These two protein chains interact to form a complex.

Sequence of chain B:
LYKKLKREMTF

Interface contacts:
Residue Q156 in chain A interacts with residue K3 in chain B (closest heavy-atom distance 4.2 Å).
Residue K146 in chain A is in contact with residue M9 in chain B (closest heavy-atom distance 3.3 Å).
Residue K66 in chain A interacts with residue K4 in chain B (closest heavy-atom distance 3.5 Å).
Residue K66 in chain A is in contact with residue L1 in chain B (closest heavy-atom distance 4.1 Å).
Residue Y159 in chain A is in contact with residue L1 in chain B (closest heavy-atom distance 2.8 Å).
Residue Q155 in chain A contacts residue K6 in chain B (closest heavy-atom distance 4.3 Å).
Residue Y116 in chain A is in contact with residue F11 in chain B (closest heavy-atom distance 3.9 Å).
Residue F99 in chain A contacts residue Y2 in chain B (closest heavy-atom distance 3.6 Å).
Residue M5 in chain A is in contact with residue L1 in chain B (closest heavy-atom distance 4.1 Å).
Residue G167 in chain A is in contact with residue L1 in chain B (closest heavy-atom distance 3.6 Å).
Residue Y59 in chain A is in contact with residue L1 in chain B (closest heavy-atom distance 3.9 Å).
Residue W147 in chain A interacts with residue T10 in chain B (closest heavy-atom distance 3.5 Å).
Residue S9 in chain A contacts residue Y2 in chain B (closest heavy-atom distance 3.0 Å).
Residue H70 in chain A is in contact with residue K3 in chain B (closest heavy-atom distance 3.9 Å).
Residue Y159 in chain A is in contact with residue K3 in chain B (closest heavy-atom distance 3.5 Å).
Residue N77 in chain A contacts residue M9 in chain B (closest heavy-atom distance 4.7 Å).
Residue K66 in chain A contacts residue K3 in chain B (closest heavy-atom distance 3.6 Å).
Residue W147 in chain A is in contact with residue F11 in chain B (closest heavy-atom distance 3.7 Å).
Residue Y7 in chain A contacts residue Y2 in chain B (closest heavy-atom distance 3.7 Å).
Residue A150 in chain A is in contact with residue M9 in chain B (closest heavy-atom distance 4.4 Å).
Residue T73 in chain A is in contact with residue M9 in chain B (closest heavy-atom distance 3.5 Å).
Residue Y123 in chain A interacts with residue F11 in chain B (closest heavy-atom distance 3.5 Å).
Residue Q155 in chain A contacts residue R7 in chain B (closest heavy-atom distance 4.9 Å).
Residue K66 in chain A is in contact with residue Y2 in chain B (closest heavy-atom distance 3.1 Å).
Residue L95 in chain A contacts residue F11 in chain B (closest heavy-atom distance 4.2 Å).
Residue I80 in chain A contacts residue F11 in chain B (closest heavy-atom distance 3.6 Å).
Residue E63 in chain A interacts with residue L1 in chain B (closest heavy-atom distance 3.4 Å).
Residue T163 in chain A interacts with residue L1 in chain B (closest heavy-atom distance 4.0 Å).
Residue V152 in chain A is in contact with residue L5 in chain B (closest heavy-atom distance 4.3 Å).
Residue Y84 in chain A is in contact with residue F11 in chain B (closest heavy-atom distance 2.4 Å).
Residue M97 in chain A interacts with residue K3 in chain B (closest heavy-atom distance 3.6 Å).
Residue F99 in chain A is in contact with residue K3 in chain B (closest heavy-atom distance 3.5 Å).
Residue Y171 in chain A interacts with residue L1 in chain B (closest heavy-atom distance 2.9 Å).
Residue R170 in chain A contacts residue L1 in chain B (closest heavy-atom distance 4.1 Å).
Residue Y7 in chain A is in contact with residue L1 in chain B (closest heavy-atom distance 3.2 Å).
Residue K146 in chain A is in contact with residue T10 in chain B (closest heavy-atom distance 2.7 Å).
Residue T143 in chain A contacts residue F11 in chain B (closest heavy-atom distance 3.1 Å).
Residue A24 in chain A contacts residue Y2 in chain B (closest heavy-atom distance 4.4 Å).
Residue N77 in chain A interacts with residue T10 in chain B (closest heavy-atom distance 3.3 Å).
Residue Q156 in chain A interacts with residue L5 in chain B (closest heavy-atom distance 3.2 Å).
Residue F22 in chain A interacts with residue Y2 in chain B (closest heavy-atom distance 4.2 Å).
Residue E76 in chain A is in contact with residue T10 in chain B (closest heavy-atom distance 4.3 Å).
Residue A69 in chain A contacts residue E8 in chain B (closest heavy-atom distance 4.0 Å).
Residue Y159 in chain A interacts with residue Y2 in chain B (closest heavy-atom distance 3.8 Å).
Residue H70 in chain A interacts with residue Y2 in chain B (closest heavy-atom distance 2.5 Å).
Residue M45 in chain A is in contact with residue Y2 in chain B (closest heavy-atom distance 4.5 Å).
Residue Y116 in chain A contacts residue K3 in chain B (closest heavy-atom distance 4.5 Å).
Residue I80 in chain A is in contact with residue T10 in chain B (closest heavy-atom distance 3.5 Å).
Residue T73 in chain A contacts residue T10 in chain B (closest heavy-atom distance 3.6 Å).
Residue W147 in chain A contacts residue M9 in chain B (closest heavy-atom distance 4.3 Å).
Residue V152 in chain A interacts with residue M9 in chain B (closest heavy-atom distance 4.0 Å).
Residue T73 in chain A is in contact with residue E8 in chain B (closest heavy-atom distance 3.0 Å).
Residue H114 in chain A interacts with residue K3 in chain B (closest heavy-atom distance 4.0 Å).
Residue N77 in chain A is in contact with residue F11 in chain B (closest heavy-atom distance 3.1 Å).
Residue E63 in chain A interacts with residue Y2 in chain B (closest heavy-atom distance 3.2 Å).
Residue K146 in chain A contacts residue F11 in chain B (closest heavy-atom distance 3.5 Å).
Residue D166 in chain A contacts residue L1 in chain B (closest heavy-atom distance 4.8 Å).
Residue V67 in chain A is in contact with residue Y2 in chain B (closest heavy-atom distance 4.1 Å).
Residue A81 in chain A is in contact with residue F11 in chain B (closest heavy-atom distance 4.7 Å).
Residue Q155 in chain A contacts residue L5 in chain B (closest heavy-atom distance 3.9 Å).

Sequence of chain A:
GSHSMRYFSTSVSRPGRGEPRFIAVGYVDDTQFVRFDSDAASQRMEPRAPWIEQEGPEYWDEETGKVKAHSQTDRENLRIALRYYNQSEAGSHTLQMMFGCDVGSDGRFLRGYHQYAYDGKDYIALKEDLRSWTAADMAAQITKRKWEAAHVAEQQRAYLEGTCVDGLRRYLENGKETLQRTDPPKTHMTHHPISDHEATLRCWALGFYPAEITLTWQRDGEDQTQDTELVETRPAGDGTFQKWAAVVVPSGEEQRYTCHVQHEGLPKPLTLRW